Residue-level contacts at the interface:
Residue V155 in chain B interacts with residue R141 in chain A (closest heavy-atom distance 4.0 Å).
Residue A55 in chain B interacts with residue G159 in chain A (closest heavy-atom distance 3.6 Å).
Residue P144 in chain B is in contact with residue S193 in chain A (closest heavy-atom distance 3.4 Å).
Residue P110 in chain B contacts residue Q158 in chain A (closest heavy-atom distance 3.6 Å).
Residue Q158 in chain B is in contact with residue P110 in chain A (closest heavy-atom distance 3.4 Å).
Residue P144 in chain B contacts residue L192 in chain A (closest heavy-atom distance 4.2 Å).
Residue K43 in chain B interacts with residue T59 in chain A (closest heavy-atom distance 4.1 Å).
Residue K142 in chain B interacts with residue V155 in chain A (closest heavy-atom distance 3.5 Å).
Residue L62 in chain B is in contact with residue L80 in chain A (closest heavy-atom distance 3.7 Å).
Residue L61 in chain B contacts residue L62 in chain A (closest heavy-atom distance 3.8 Å).
Residue P58 in chain B is in contact with residue P47 in chain A (closest heavy-atom distance 3.9 Å).
Residue E160 in chain B is in contact with residue A55 in chain A (closest heavy-atom distance 3.5 Å).
Residue P47 in chain B is in contact with residue T59 in chain A (closest heavy-atom distance 3.3 Å).
Residue V151 in chain B is in contact with residue V155 in chain A (closest heavy-atom distance 4.0 Å).
Residue V155 in chain B contacts residue V151 in chain A (closest heavy-atom distance 3.9 Å).
Residue G143 in chain B contacts residue L192 in chain A (closest heavy-atom distance 4.2 Å).
Residue A111 in chain B is in contact with residue G162 in chain A (closest heavy-atom distance 4.0 Å).
Residue L62 in chain B interacts with residue P47 in chain A (closest heavy-atom distance 3.8 Å).
Residue A111 in chain B is in contact with residue Q158 in chain A (closest heavy-atom distance 3.2 Å).
Residue K142 in chain B interacts with residue Q158 in chain A (closest heavy-atom distance 2.8 Å).
Residue R141 in chain B contacts residue V155 in chain A (closest heavy-atom distance 3.8 Å).
Residue V155 in chain B contacts residue K142 in chain A (closest heavy-atom distance 3.9 Å).
Residue E156 in chain B is in contact with residue E156 in chain A (closest heavy-atom distance 4.2 Å).
Residue G159 in chain B contacts residue N107 in chain A (closest heavy-atom distance 3.4 Å).
Residue S154 in chain B interacts with residue P144 in chain A (closest heavy-atom distance 3.9 Å).
Residue E160 in chain B contacts residue P58 in chain A (closest heavy-atom distance 3.9 Å).
Residue L192 in chain B is in contact with residue A111 in chain A (closest heavy-atom distance 3.9 Å).
Residue P58 in chain B contacts residue E160 in chain A (closest heavy-atom distance 3.9 Å).
Residue P152 in chain B interacts with residue P144 in chain A (closest heavy-atom distance 3.8 Å).
Residue P47 in chain B interacts with residue L62 in chain A (closest heavy-atom distance 3.6 Å).
Residue G159 in chain B is in contact with residue A55 in chain A (closest heavy-atom distance 3.5 Å).
Residue Q158 in chain B is in contact with residue R141 in chain A (closest heavy-atom distance 3.5 Å).
Residue L62 in chain B is in contact with residue L61 in chain A (closest heavy-atom distance 3.8 Å).
Residue A55 in chain B interacts with residue E160 in chain A (closest heavy-atom distance 3.5 Å).
Residue I44 in chain B contacts residue T59 in chain A (closest heavy-atom distance 3.6 Å).
Residue V155 in chain B is in contact with residue G143 in chain A (closest heavy-atom distance 4.1 Å).
Residue S193 in chain B interacts with residue P144 in chain A (closest heavy-atom distance 3.3 Å).
Residue G162 in chain B contacts residue A111 in chain A (closest heavy-atom distance 3.9 Å).
Residue L80 in chain B contacts residue L62 in chain A (closest heavy-atom distance 3.8 Å).
Residue Q158 in chain B interacts with residue A111 in chain A (closest heavy-atom distance 3.0 Å).
Residue R141 in chain B is in contact with residue Q158 in chain A (closest heavy-atom distance 3.4 Å).
Residue E66 in chain B interacts with residue L80 in chain A (closest heavy-atom distance 4.1 Å).
Residue Q158 in chain B interacts with residue K142 in chain A (closest heavy-atom distance 2.8 Å).
Residue T59 in chain B is in contact with residue P47 in chain A (closest heavy-atom distance 3.2 Å).
Residue P144 in chain B interacts with residue P152 in chain A (closest heavy-atom distance 3.8 Å).
Residue K43 in chain B contacts residue D63 in chain A (closest heavy-atom distance 3.1 Å).
Residue V65 in chain B is in contact with residue L76 in chain A (closest heavy-atom distance 3.6 Å).
Residue L80 in chain B interacts with residue E66 in chain A (closest heavy-atom distance 2.9 Å).
Residue V65 in chain B interacts with residue V65 in chain A (closest heavy-atom distance 3.3 Å).
Residue L50 in chain B contacts residue L62 in chain A (closest heavy-atom distance 4.0 Å).
Residue T59 in chain B is in contact with residue I44 in chain A (closest heavy-atom distance 3.8 Å).
Residue P144 in chain B interacts with residue S154 in chain A (closest heavy-atom distance 4.1 Å).
Residue V155 in chain B interacts with residue P144 in chain A (closest heavy-atom distance 4.2 Å).
Residue N107 in chain B is in contact with residue G159 in chain A (closest heavy-atom distance 3.5 Å).
Residue L62 in chain B interacts with residue D46 in chain A (closest heavy-atom distance 4.0 Å).
Residue L76 in chain B interacts with residue V65 in chain A (closest heavy-atom distance 3.6 Å).
Residue G143 in chain B contacts residue V155 in chain A (closest heavy-atom distance 4.1 Å).
Residue D46 in chain B contacts residue L62 in chain A (closest heavy-atom distance 4.0 Å).
Residue L61 in chain B contacts residue L61 in chain A (closest heavy-atom distance 4.0 Å).
Residue P47 in chain B interacts with residue P58 in chain A (closest heavy-atom distance 3.7 Å).

Sequence of chain B:
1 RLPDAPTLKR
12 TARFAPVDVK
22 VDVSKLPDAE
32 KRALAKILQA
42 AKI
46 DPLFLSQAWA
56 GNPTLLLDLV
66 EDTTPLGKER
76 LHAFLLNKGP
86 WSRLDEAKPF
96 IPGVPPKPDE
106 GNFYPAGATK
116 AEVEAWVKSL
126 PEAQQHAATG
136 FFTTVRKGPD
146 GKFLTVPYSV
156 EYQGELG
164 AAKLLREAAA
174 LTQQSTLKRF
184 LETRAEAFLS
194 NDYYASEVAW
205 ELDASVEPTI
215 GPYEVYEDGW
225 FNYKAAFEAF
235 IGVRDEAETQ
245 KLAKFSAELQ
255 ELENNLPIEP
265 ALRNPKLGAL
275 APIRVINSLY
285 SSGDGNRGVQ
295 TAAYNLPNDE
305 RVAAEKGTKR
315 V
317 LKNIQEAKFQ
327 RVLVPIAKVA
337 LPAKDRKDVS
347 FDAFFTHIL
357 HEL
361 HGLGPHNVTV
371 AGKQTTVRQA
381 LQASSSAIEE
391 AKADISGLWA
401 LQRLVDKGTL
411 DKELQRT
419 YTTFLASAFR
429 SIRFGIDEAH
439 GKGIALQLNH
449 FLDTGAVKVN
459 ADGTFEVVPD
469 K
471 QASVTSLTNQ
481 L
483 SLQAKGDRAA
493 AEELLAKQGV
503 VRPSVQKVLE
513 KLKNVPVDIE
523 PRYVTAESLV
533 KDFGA

The following describes two proteins that form a bound complex.

Sequence of chain A:
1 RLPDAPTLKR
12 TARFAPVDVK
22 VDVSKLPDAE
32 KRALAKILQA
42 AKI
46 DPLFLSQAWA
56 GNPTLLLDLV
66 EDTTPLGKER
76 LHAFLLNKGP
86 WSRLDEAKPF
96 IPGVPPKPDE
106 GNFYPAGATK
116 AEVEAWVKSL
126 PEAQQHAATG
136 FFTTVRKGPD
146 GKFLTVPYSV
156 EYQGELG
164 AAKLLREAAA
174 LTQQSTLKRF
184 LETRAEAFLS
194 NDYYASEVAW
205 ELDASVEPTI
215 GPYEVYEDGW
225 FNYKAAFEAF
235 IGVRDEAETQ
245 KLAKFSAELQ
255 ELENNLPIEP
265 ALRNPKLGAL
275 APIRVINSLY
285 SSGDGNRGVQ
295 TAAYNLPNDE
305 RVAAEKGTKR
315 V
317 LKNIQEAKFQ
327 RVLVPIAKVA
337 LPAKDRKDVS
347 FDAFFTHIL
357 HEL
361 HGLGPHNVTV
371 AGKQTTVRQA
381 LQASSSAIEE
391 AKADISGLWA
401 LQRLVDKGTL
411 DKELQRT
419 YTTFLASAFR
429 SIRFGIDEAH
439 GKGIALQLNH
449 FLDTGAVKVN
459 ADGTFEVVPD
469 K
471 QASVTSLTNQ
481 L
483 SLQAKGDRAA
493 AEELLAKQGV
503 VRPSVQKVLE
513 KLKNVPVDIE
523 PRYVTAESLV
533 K